The following describes two proteins that form a bound complex.

Contacts between the two chains:
Residue L171 in chain A interacts with residue E133 in chain B (closest heavy-atom distance 5.0 Å).
Residue L170 in chain A interacts with residue L134 in chain B (closest heavy-atom distance 4.2 Å).
Residue L170 in chain A contacts residue V137 in chain B (closest heavy-atom distance 4.5 Å).
Residue L170 in chain A is in contact with residue E133 in chain B (closest heavy-atom distance 3.1 Å).

Sequence of chain B:
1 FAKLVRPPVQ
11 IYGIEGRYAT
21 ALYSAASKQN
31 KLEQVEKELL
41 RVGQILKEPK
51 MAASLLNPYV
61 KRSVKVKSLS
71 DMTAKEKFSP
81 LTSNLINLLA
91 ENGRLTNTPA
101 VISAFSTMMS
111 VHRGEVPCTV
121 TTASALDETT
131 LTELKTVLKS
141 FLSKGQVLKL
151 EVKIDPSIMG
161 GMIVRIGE

Sequence of chain A:
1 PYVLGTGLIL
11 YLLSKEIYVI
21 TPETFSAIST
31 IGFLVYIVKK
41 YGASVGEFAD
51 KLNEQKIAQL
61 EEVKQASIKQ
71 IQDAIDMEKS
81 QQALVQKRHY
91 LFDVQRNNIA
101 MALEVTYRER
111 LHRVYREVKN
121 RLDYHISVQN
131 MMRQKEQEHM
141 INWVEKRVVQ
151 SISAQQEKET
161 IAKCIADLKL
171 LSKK